Sequence of protein 2:
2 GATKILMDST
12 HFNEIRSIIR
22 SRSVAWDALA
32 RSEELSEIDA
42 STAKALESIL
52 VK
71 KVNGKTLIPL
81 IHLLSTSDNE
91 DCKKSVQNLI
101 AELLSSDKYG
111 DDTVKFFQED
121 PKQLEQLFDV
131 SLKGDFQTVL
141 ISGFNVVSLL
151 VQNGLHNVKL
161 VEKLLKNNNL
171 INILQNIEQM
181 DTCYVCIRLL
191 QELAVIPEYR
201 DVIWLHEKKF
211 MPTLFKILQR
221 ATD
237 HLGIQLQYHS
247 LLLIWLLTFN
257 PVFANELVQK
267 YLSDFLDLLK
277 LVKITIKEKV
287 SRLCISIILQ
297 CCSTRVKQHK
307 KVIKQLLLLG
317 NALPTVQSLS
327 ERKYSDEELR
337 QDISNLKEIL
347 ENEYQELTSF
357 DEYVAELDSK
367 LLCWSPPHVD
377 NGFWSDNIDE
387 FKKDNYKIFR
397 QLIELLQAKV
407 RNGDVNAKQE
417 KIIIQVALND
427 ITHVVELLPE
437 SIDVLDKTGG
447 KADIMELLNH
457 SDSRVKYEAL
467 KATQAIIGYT

Residue-level contacts at the interface:
Residue E471 in protein 1 interacts with residue Q415 in protein 2 (closest heavy-atom distance 4.8 Å).
Residue I427 in protein 1 interacts with residue E416 in protein 2 (closest heavy-atom distance 4.3 Å).
Residue E471 in protein 1 interacts with residue K414 in protein 2 (closest heavy-atom distance 4.5 Å).

Sequence of protein 1:
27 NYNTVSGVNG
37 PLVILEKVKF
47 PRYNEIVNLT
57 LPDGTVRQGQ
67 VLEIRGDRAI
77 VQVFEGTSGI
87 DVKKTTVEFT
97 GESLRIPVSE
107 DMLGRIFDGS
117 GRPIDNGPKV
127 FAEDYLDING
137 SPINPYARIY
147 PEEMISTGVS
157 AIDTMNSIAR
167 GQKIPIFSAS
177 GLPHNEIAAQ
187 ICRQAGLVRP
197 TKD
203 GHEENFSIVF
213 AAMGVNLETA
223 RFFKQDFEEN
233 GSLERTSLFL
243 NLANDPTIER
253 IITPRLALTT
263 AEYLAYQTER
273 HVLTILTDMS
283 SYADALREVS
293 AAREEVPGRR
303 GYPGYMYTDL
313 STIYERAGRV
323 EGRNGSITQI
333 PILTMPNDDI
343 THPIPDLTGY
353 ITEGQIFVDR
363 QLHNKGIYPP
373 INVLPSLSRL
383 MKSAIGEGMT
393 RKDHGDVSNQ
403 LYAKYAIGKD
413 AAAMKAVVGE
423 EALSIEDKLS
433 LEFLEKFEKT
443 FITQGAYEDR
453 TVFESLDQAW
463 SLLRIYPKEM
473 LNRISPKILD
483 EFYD

These two protein chains interact to form a complex.